Contacts between the two chains:
Residue P151 in the first protein interacts with residue Q60 in the second protein (closest heavy-atom distance 3.2 Å).
Residue C277 in the first protein interacts with residue F516 in the second protein (closest heavy-atom distance 3.6 Å).
Residue I279 in the first protein contacts residue F516 in the second protein (closest heavy-atom distance 3.7 Å).
Residue K358 in the first protein contacts residue Q512 in the second protein (closest heavy-atom distance 3.8 Å).
Residue T259 in the first protein contacts residue R442 in the second protein (closest heavy-atom distance 3.4 Å).
Residue P172 in the first protein is in contact with residue T108 in the second protein (closest heavy-atom distance 3.2 Å).
Residue S288 in the first protein interacts with residue P351 in the second protein (closest heavy-atom distance 4.0 Å).
Residue V284 in the first protein interacts with residue F401 in the second protein (closest heavy-atom distance 4.0 Å).
Residue W353 in the first protein contacts residue K449 in the second protein (closest heavy-atom distance 3.6 Å).
Residue S288 in the first protein is in contact with residue L357 in the second protein (closest heavy-atom distance 3.7 Å).
Residue K358 in the first protein interacts with residue Y466 in the second protein (closest heavy-atom distance 3.7 Å).
Residue I195 in the first protein interacts with residue R400 in the second protein (closest heavy-atom distance 4.0 Å).
Residue C148 in the first protein is in contact with residue L56 in the second protein (closest heavy-atom distance 3.2 Å).
Residue G357 in the first protein is in contact with residue K449 in the second protein (closest heavy-atom distance 3.3 Å).
Residue R287 in the first protein contacts residue P351 in the second protein (closest heavy-atom distance 3.1 Å).
Residue V284 in the first protein contacts residue P403 in the second protein (closest heavy-atom distance 3.8 Å).
Residue D146 in the first protein contacts residue L56 in the second protein (closest heavy-atom distance 3.5 Å).
Residue L359 in the first protein interacts with residue S445 in the second protein (closest heavy-atom distance 3.9 Å).
Residue A256 in the first protein interacts with residue L446 in the second protein (closest heavy-atom distance 3.9 Å).
Residue V164 in the first protein interacts with residue F401 in the second protein (closest heavy-atom distance 4.0 Å).
Residue P290 in the first protein is in contact with residue H358 in the second protein (closest heavy-atom distance 4.1 Å).
Residue C184 in the first protein interacts with residue E398 in the second protein (closest heavy-atom distance 3.5 Å).
Residue A289 in the first protein contacts residue C359 in the second protein (closest heavy-atom distance 4.0 Å).
Residue L260 in the first protein is in contact with residue T443 in the second protein (closest heavy-atom distance 3.8 Å).
Residue T259 in the first protein is in contact with residue L446 in the second protein (closest heavy-atom distance 4.1 Å).
Residue L253 in the first protein interacts with residue A514 in the second protein (closest heavy-atom distance 3.4 Å).
Residue L260 in the first protein is in contact with residue L394 in the second protein (closest heavy-atom distance 3.7 Å).
Residue G251 in the first protein contacts residue L446 in the second protein (closest heavy-atom distance 3.5 Å).
Residue L252 in the first protein contacts residue A515 in the second protein (closest heavy-atom distance 3.6 Å).
Residue A248 in the first protein is in contact with residue S445 in the second protein (closest heavy-atom distance 4.0 Å).
Residue F254 in the first protein contacts residue F516 in the second protein (closest heavy-atom distance 3.0 Å).
Residue P151 in the first protein is in contact with residue Q59 in the second protein (closest heavy-atom distance 3.4 Å).
Residue Q262 in the first protein contacts residue R442 in the second protein (closest heavy-atom distance 4.1 Å).
Residue K281 in the first protein contacts residue F401 in the second protein (closest heavy-atom distance 3.9 Å).
Residue K281 in the first protein contacts residue P403 in the second protein (closest heavy-atom distance 3.3 Å).
Residue C148 in the first protein contacts residue Q60 in the second protein (closest heavy-atom distance 3.6 Å).
Residue E181 in the first protein contacts residue R400 in the second protein (closest heavy-atom distance 4.1 Å).
Residue A153 in the first protein contacts residue Q63 in the second protein (closest heavy-atom distance 3.8 Å).
Residue S163 in the first protein interacts with residue E398 in the second protein (closest heavy-atom distance 3.9 Å).
Residue P151 in the first protein contacts residue Q63 in the second protein (closest heavy-atom distance 2.5 Å).
Residue L260 in the first protein interacts with residue L439 in the second protein (closest heavy-atom distance 3.9 Å).
Residue K281 in the first protein interacts with residue S396 in the second protein (closest heavy-atom distance 3.4 Å).
Residue S288 in the first protein contacts residue C359 in the second protein (closest heavy-atom distance 3.3 Å).
Residue L252 in the first protein interacts with residue A514 in the second protein (closest heavy-atom distance 3.2 Å).
Residue L253 in the first protein contacts residue A515 in the second protein (closest heavy-atom distance 3.3 Å).
Residue R190 in the first protein contacts residue L56 in the second protein (closest heavy-atom distance 3.3 Å).
Residue L260 in the first protein contacts residue P413 in the second protein (closest heavy-atom distance 3.9 Å).
Residue K298 in the first protein contacts residue F516 in the second protein (closest heavy-atom distance 3.5 Å).
Residue G255 in the first protein is in contact with residue F516 in the second protein (closest heavy-atom distance 4.1 Å).
Residue K281 in the first protein interacts with residue P404 in the second protein (closest heavy-atom distance 4.1 Å).
Residue K358 in the first protein is in contact with residue K449 in the second protein (closest heavy-atom distance 3.1 Å).
Residue D257 in the first protein interacts with residue M412 in the second protein (closest heavy-atom distance 3.4 Å).
Residue P290 in the first protein contacts residue P351 in the second protein (closest heavy-atom distance 3.2 Å).
Residue L261 in the first protein contacts residue M412 in the second protein (closest heavy-atom distance 3.7 Å).
Residue A295 in the first protein interacts with residue P407 in the second protein (closest heavy-atom distance 4.0 Å).
Residue G255 in the first protein interacts with residue A515 in the second protein (closest heavy-atom distance 4.0 Å).
Residue D247 in the first protein interacts with residue S445 in the second protein (closest heavy-atom distance 3.7 Å).
Residue L260 in the first protein contacts residue R442 in the second protein (closest heavy-atom distance 2.7 Å).
Residue S288 in the first protein interacts with residue H358 in the second protein (closest heavy-atom distance 3.3 Å).
Residue L359 in the first protein interacts with residue K449 in the second protein (closest heavy-atom distance 3.7 Å).

Sequence of the first protein:
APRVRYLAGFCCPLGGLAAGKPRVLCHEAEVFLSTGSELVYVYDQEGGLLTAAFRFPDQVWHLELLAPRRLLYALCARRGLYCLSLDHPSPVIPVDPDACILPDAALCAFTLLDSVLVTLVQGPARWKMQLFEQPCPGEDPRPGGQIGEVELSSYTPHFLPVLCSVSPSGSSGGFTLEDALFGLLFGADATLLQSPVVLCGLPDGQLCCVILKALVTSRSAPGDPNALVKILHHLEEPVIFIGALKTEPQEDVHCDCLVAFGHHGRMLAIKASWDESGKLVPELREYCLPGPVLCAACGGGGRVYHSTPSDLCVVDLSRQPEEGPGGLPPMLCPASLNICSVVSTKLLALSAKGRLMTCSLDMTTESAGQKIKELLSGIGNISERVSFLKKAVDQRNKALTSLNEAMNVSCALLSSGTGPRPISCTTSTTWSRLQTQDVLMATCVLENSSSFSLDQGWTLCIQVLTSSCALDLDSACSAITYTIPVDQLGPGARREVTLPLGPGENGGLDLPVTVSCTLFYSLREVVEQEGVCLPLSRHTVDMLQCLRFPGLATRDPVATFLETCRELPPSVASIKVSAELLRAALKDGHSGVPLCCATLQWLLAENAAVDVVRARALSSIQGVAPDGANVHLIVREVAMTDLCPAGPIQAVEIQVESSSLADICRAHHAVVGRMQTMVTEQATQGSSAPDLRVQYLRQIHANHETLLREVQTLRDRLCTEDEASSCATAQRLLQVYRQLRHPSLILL

Sequence of the second protein:
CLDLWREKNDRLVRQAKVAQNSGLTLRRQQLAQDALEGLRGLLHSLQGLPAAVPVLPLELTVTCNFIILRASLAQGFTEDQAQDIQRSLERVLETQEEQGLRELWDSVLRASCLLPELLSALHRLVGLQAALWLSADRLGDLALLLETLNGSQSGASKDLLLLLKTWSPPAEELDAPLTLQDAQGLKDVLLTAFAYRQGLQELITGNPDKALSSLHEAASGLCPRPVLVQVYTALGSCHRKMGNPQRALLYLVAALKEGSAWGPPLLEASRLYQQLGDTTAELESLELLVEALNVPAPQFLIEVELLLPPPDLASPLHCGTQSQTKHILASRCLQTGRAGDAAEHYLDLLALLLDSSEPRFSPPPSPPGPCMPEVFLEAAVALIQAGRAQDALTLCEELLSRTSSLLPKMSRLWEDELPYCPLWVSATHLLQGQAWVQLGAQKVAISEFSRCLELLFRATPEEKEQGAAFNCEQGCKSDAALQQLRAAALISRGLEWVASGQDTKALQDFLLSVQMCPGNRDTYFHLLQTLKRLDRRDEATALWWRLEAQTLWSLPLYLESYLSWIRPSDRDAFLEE

The following describes two proteins that form a bound complex.